Sequence of protein 1:
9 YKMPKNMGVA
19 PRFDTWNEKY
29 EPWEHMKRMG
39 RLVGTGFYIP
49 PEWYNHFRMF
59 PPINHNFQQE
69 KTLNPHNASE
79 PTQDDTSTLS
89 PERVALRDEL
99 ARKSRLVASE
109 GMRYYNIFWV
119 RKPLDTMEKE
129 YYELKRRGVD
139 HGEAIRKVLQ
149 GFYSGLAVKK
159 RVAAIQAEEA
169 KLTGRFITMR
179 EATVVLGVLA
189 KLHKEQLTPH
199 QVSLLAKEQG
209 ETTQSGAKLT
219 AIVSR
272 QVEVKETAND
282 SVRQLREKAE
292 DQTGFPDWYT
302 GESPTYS

Sequence of protein 2:
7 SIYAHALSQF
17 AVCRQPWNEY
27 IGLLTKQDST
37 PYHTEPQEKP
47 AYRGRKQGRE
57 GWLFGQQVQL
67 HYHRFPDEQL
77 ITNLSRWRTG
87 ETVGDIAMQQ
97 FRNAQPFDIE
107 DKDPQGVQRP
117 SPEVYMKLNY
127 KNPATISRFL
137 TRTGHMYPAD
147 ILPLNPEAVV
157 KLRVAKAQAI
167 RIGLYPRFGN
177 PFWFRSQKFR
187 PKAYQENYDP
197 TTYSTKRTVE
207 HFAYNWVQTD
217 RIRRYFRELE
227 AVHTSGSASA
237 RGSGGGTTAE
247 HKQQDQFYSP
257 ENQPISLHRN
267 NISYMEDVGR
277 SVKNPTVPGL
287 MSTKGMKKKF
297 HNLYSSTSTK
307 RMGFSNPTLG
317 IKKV

These two protein chains interact to form a complex.

Interface contacts:
Residue Y38 in protein 2 interacts with residue R103 in protein 1 (closest heavy-atom distance 3.7 Å).
Residue M94 in protein 2 interacts with residue Y112 in protein 1 (closest heavy-atom distance 3.8 Å).
Residue Y38 in protein 2 contacts residue A106 in protein 1 (closest heavy-atom distance 3.8 Å).
Residue R98 in protein 2 contacts residue N114 in protein 1 (closest heavy-atom distance 3.0 Å).
Residue S35 in protein 2 is in contact with residue N114 in protein 1 (closest heavy-atom distance 3.5 Å).
Residue H39 in protein 2 is in contact with residue S85 in protein 1 (closest heavy-atom distance 3.4 Å).
Residue S233 in protein 2 interacts with residue K192 in protein 1 (closest heavy-atom distance 3.6 Å).
Residue Q33 in protein 2 interacts with residue F116 in protein 1 (closest heavy-atom distance 3.5 Å).
Residue P46 in protein 2 interacts with residue Q67 in protein 1 (closest heavy-atom distance 3.7 Å).
Residue P37 in protein 2 is in contact with residue A106 in protein 1 (closest heavy-atom distance 3.6 Å).
Residue P37 in protein 2 interacts with residue M110 in protein 1 (closest heavy-atom distance 3.5 Å).
Residue Y48 in protein 2 is in contact with residue F21 in protein 1 (closest heavy-atom distance 3.6 Å).
Residue R51 in protein 2 is in contact with residue F21 in protein 1 (closest heavy-atom distance 3.4 Å).
Residue E41 in protein 2 contacts residue V92 in protein 1 (closest heavy-atom distance 3.7 Å).
Residue S233 in protein 2 interacts with residue Q194 in protein 1 (closest heavy-atom distance 3.8 Å).
Residue K32 in protein 2 contacts residue K120 in protein 1 (closest heavy-atom distance 3.8 Å).
Residue T31 in protein 2 contacts residue V118 in protein 1 (closest heavy-atom distance 3.2 Å).
Residue A47 in protein 2 interacts with residue P73 in protein 1 (closest heavy-atom distance 4.0 Å).
Residue Y38 in protein 2 contacts residue R100 in protein 1 (closest heavy-atom distance 3.9 Å).
Residue R55 in protein 2 interacts with residue Q66 in protein 1 (closest heavy-atom distance 3.7 Å).
Residue Y48 in protein 2 interacts with residue Q67 in protein 1 (closest heavy-atom distance 3.4 Å).
Residue K52 in protein 2 contacts residue F21 in protein 1 (closest heavy-atom distance 3.3 Å).
Residue L29 in protein 2 interacts with residue R91 in protein 1 (closest heavy-atom distance 3.5 Å).
Residue P42 in protein 2 interacts with residue D83 in protein 1 (closest heavy-atom distance 3.9 Å).
Residue Q33 in protein 2 interacts with residue N114 in protein 1 (closest heavy-atom distance 3.3 Å).
Residue Y48 in protein 2 is in contact with residue D22 in protein 1 (closest heavy-atom distance 3.2 Å).
Residue Y48 in protein 2 is in contact with residue E68 in protein 1 (closest heavy-atom distance 3.5 Å).
Residue A47 in protein 2 interacts with residue Q67 in protein 1 (closest heavy-atom distance 3.3 Å).
Residue T88 in protein 2 is in contact with residue Y112 in protein 1 (closest heavy-atom distance 3.4 Å).
Residue R55 in protein 2 interacts with residue Q67 in protein 1 (closest heavy-atom distance 3.1 Å).
Residue E25 in protein 2 contacts residue Y130 in protein 1 (closest heavy-atom distance 3.4 Å).
Residue W83 in protein 2 is in contact with residue Y113 in protein 1 (closest heavy-atom distance 4.0 Å).
Residue E25 in protein 2 is in contact with residue R134 in protein 1 (closest heavy-atom distance 3.4 Å).
Residue R98 in protein 2 is in contact with residue Y113 in protein 1 (closest heavy-atom distance 3.3 Å).
Residue G54 in protein 2 is in contact with residue F21 in protein 1 (closest heavy-atom distance 3.6 Å).
Residue A236 in protein 2 is in contact with residue K192 in protein 1 (closest heavy-atom distance 3.2 Å).
Residue Q95 in protein 2 contacts residue R111 in protein 1 (closest heavy-atom distance 3.4 Å).
Residue T31 in protein 2 contacts residue F116 in protein 1 (closest heavy-atom distance 3.2 Å).
Residue R98 in protein 2 interacts with residue Y112 in protein 1 (closest heavy-atom distance 2.6 Å).
Residue T31 in protein 2 interacts with residue K120 in protein 1 (closest heavy-atom distance 3.3 Å).
Residue R55 in protein 2 is in contact with residue E68 in protein 1 (closest heavy-atom distance 2.9 Å).
Residue Q65 in protein 2 contacts residue D83 in protein 1 (closest heavy-atom distance 3.2 Å).
Residue L29 in protein 2 contacts residue E126 in protein 1 (closest heavy-atom distance 3.8 Å).
Residue L76 in protein 2 is in contact with residue Y113 in protein 1 (closest heavy-atom distance 3.7 Å).
Residue Y38 in protein 2 interacts with residue A99 in protein 1 (closest heavy-atom distance 2.9 Å).
Residue P72 in protein 2 is in contact with residue Y113 in protein 1 (closest heavy-atom distance 3.8 Å).
Residue K32 in protein 2 contacts residue N114 in protein 1 (closest heavy-atom distance 3.2 Å).
Residue R51 in protein 2 is in contact with residue D22 in protein 1 (closest heavy-atom distance 3.8 Å).
Residue G28 in protein 2 interacts with residue R91 in protein 1 (closest heavy-atom distance 3.1 Å).
Residue P37 in protein 2 is in contact with residue A99 in protein 1 (closest heavy-atom distance 3.6 Å).
Residue L29 in protein 2 is in contact with residue K127 in protein 1 (closest heavy-atom distance 3.6 Å).
Residue T36 in protein 2 contacts residue M110 in protein 1 (closest heavy-atom distance 3.6 Å).
Residue V89 in protein 2 contacts residue Y112 in protein 1 (closest heavy-atom distance 2.2 Å).
Residue R237 in protein 2 is in contact with residue Q194 in protein 1 (closest heavy-atom distance 3.3 Å).
Residue K45 in protein 2 contacts residue D83 in protein 1 (closest heavy-atom distance 3.4 Å).
Residue T31 in protein 2 is in contact with residue R119 in protein 1 (closest heavy-atom distance 3.7 Å).
Residue D91 in protein 2 contacts residue Y112 in protein 1 (closest heavy-atom distance 4.0 Å).
Residue Q95 in protein 2 is in contact with residue Y112 in protein 1 (closest heavy-atom distance 3.1 Å).
Residue H39 in protein 2 interacts with residue V92 in protein 1 (closest heavy-atom distance 3.7 Å).
Residue R98 in protein 2 is in contact with residue M110 in protein 1 (closest heavy-atom distance 3.9 Å).